The following describes two proteins that form a bound complex.

Sequence of protein 1:
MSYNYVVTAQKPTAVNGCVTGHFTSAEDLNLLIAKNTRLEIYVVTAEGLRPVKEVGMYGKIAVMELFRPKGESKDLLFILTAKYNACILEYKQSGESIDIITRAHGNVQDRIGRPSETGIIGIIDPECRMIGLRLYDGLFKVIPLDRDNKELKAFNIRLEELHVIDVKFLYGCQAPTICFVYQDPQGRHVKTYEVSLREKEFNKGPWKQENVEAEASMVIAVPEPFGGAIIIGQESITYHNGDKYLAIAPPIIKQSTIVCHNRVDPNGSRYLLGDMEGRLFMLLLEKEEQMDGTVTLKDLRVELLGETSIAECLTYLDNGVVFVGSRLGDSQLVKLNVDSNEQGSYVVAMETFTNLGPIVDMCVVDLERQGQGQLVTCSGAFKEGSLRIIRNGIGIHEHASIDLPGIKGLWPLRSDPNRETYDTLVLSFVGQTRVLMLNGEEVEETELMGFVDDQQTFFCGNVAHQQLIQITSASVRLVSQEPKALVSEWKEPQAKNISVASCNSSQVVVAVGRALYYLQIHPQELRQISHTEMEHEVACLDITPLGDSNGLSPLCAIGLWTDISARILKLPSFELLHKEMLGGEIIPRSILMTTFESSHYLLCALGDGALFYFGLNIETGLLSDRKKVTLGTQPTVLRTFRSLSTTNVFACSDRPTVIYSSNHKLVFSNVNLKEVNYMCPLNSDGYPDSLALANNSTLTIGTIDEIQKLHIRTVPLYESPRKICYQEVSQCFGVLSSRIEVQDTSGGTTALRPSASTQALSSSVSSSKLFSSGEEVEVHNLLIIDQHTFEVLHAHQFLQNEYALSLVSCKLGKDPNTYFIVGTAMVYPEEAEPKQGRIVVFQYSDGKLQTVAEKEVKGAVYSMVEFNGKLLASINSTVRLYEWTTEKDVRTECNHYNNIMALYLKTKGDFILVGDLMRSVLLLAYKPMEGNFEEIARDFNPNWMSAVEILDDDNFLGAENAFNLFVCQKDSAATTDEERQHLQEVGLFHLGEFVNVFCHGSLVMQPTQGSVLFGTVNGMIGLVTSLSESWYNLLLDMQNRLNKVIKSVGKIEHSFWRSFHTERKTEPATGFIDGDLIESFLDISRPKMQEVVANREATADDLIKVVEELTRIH

Sequence of protein 2:
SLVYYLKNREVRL

Contacts between the two chains:
Residue V839 in protein 1 contacts residue S1 in protein 2 (closest heavy-atom distance 3.2 Å).
Residue L915 in protein 1 contacts residue L6 in protein 2 (closest heavy-atom distance 3.8 Å).
Residue R330 in protein 1 contacts residue R12 in protein 2 (closest heavy-atom distance 3.2 Å).
Residue F1006 in protein 1 interacts with residue R9 in protein 2 (closest heavy-atom distance 4.2 Å).
Residue P361 in protein 1 interacts with residue E10 in protein 2 (closest heavy-atom distance 4.7 Å).
Residue L817 in protein 1 is in contact with residue K7 in protein 2 (closest heavy-atom distance 3.0 Å).
Residue A844 in protein 1 is in contact with residue L2 in protein 2 (closest heavy-atom distance 3.4 Å).
Residue L817 in protein 1 interacts with residue V3 in protein 2 (closest heavy-atom distance 4.6 Å).
Residue R330 in protein 1 interacts with residue L13 in protein 2 (closest heavy-atom distance 4.6 Å).
Residue E843 in protein 1 contacts residue S1 in protein 2 (closest heavy-atom distance 3.7 Å).
Residue H792 in protein 1 interacts with residue K7 in protein 2 (closest heavy-atom distance 3.9 Å).
Residue Y874 in protein 1 contacts residue V3 in protein 2 (closest heavy-atom distance 4.4 Å).
Residue Y815 in protein 1 is in contact with residue Y4 in protein 2 (closest heavy-atom distance 3.2 Å).
Residue Y815 in protein 1 contacts residue K7 in protein 2 (closest heavy-atom distance 2.5 Å).
Residue F975 in protein 1 is in contact with residue R12 in protein 2 (closest heavy-atom distance 4.7 Å).
Residue Y815 in protein 1 is in contact with residue V3 in protein 2 (closest heavy-atom distance 4.8 Å).
Residue V363 in protein 1 interacts with residue E10 in protein 2 (closest heavy-atom distance 4.5 Å).
Residue R725 in protein 1 is in contact with residue K7 in protein 2 (closest heavy-atom distance 3.3 Å).
Residue E790 in protein 1 interacts with residue K7 in protein 2 (closest heavy-atom distance 4.3 Å).
Residue V1036 in protein 1 interacts with residue V11 in protein 2 (closest heavy-atom distance 2.8 Å).
Residue L929 in protein 1 interacts with residue R9 in protein 2 (closest heavy-atom distance 4.9 Å).
Residue P361 in protein 1 is in contact with residue V11 in protein 2 (closest heavy-atom distance 3.9 Å).
Residue A384 in protein 1 interacts with residue V11 in protein 2 (closest heavy-atom distance 3.6 Å).
Residue M913 in protein 1 is in contact with residue L6 in protein 2 (closest heavy-atom distance 3.9 Å).
Residue L331 in protein 1 interacts with residue V11 in protein 2 (closest heavy-atom distance 3.7 Å).
Residue V1036 in protein 1 is in contact with residue E10 in protein 2 (closest heavy-atom distance 3.3 Å).
Residue E845 in protein 1 interacts with residue L2 in protein 2 (closest heavy-atom distance 4.8 Å).
Residue R330 in protein 1 contacts residue V11 in protein 2 (closest heavy-atom distance 4.2 Å).
Residue P846 in protein 1 contacts residue S1 in protein 2 (closest heavy-atom distance 4.4 Å).
Residue V839 in protein 1 interacts with residue V3 in protein 2 (closest heavy-atom distance 3.2 Å).
Residue P841 in protein 1 interacts with residue S1 in protein 2 (closest heavy-atom distance 4.2 Å).
Residue E845 in protein 1 is in contact with residue S1 in protein 2 (closest heavy-atom distance 4.1 Å).
Residue N1008 in protein 1 contacts residue E10 in protein 2 (closest heavy-atom distance 3.3 Å).
Residue A844 in protein 1 is in contact with residue S1 in protein 2 (closest heavy-atom distance 3.2 Å).
Residue E790 in protein 1 interacts with residue Y4 in protein 2 (closest heavy-atom distance 4.8 Å).
Residue P841 in protein 1 contacts residue Y4 in protein 2 (closest heavy-atom distance 3.2 Å).
Residue V1036 in protein 1 interacts with residue R12 in protein 2 (closest heavy-atom distance 2.8 Å).
Residue L929 in protein 1 is in contact with residue L2 in protein 2 (closest heavy-atom distance 5.0 Å).
Residue V839 in protein 1 interacts with residue Y4 in protein 2 (closest heavy-atom distance 3.0 Å).
Residue L929 in protein 1 is in contact with residue L6 in protein 2 (closest heavy-atom distance 4.6 Å).
Residue M913 in protein 1 contacts residue L2 in protein 2 (closest heavy-atom distance 3.9 Å).
Residue G383 in protein 1 contacts residue V11 in protein 2 (closest heavy-atom distance 5.0 Å).
Residue Y840 in protein 1 is in contact with residue Y4 in protein 2 (closest heavy-atom distance 4.0 Å).
Residue Y840 in protein 1 contacts residue S1 in protein 2 (closest heavy-atom distance 4.0 Å).
Residue V363 in protein 1 contacts residue V11 in protein 2 (closest heavy-atom distance 5.0 Å).
Residue P846 in protein 1 contacts residue V3 in protein 2 (closest heavy-atom distance 4.1 Å).
Residue Y874 in protein 1 interacts with residue L6 in protein 2 (closest heavy-atom distance 4.0 Å).
Residue V1036 in protein 1 is in contact with residue R9 in protein 2 (closest heavy-atom distance 4.3 Å).